Sequence of chain A:
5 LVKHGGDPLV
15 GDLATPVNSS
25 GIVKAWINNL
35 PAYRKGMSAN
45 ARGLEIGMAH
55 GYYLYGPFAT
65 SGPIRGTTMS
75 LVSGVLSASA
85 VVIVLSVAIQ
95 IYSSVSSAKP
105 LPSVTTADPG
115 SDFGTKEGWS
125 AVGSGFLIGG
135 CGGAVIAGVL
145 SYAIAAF

Sequence of chain B:
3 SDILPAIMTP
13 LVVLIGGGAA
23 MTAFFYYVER

The following describes two proteins that form a bound complex.

Interface contacts:
Residue V99 in chain A interacts with residue R32 in chain B (closest heavy-atom distance 5.0 Å).
Residue S98 in chain A contacts residue Y28 in chain B (closest heavy-atom distance 3.5 Å).
Residue V91 in chain A interacts with residue T24 in chain B (closest heavy-atom distance 4.1 Å).
Residue Q94 in chain A is in contact with residue Y28 in chain B (closest heavy-atom distance 4.5 Å).
Residue V99 in chain A interacts with residue F27 in chain B (closest heavy-atom distance 3.4 Å).
Residue I95 in chain A is in contact with residue T24 in chain B (closest heavy-atom distance 3.5 Å).
Residue V99 in chain A interacts with residue E31 in chain B (closest heavy-atom distance 2.9 Å).
Residue I95 in chain A contacts residue F27 in chain B (closest heavy-atom distance 3.3 Å).
Residue I95 in chain A contacts residue Y28 in chain B (closest heavy-atom distance 3.2 Å).
Residue V99 in chain A is in contact with residue Y28 in chain B (closest heavy-atom distance 4.1 Å).
Residue Y96 in chain A interacts with residue F27 in chain B (closest heavy-atom distance 4.1 Å).